Interface contacts:
Residue E128 in protein 2 interacts with residue S42 in protein 1 (closest heavy-atom distance 4.9 Å).

Sequence of protein 2:
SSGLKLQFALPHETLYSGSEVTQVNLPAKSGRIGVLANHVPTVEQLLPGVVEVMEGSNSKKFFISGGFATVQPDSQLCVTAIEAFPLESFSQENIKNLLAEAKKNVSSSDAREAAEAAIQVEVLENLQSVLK

Sequence of protein 1:
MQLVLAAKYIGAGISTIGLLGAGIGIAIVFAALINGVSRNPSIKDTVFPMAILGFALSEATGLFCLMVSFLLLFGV

These two protein chains interact to form a complex.